Interface contacts:
Residue Y31 in chain A is in contact with residue E12 in chain B (closest heavy-atom distance 4.6 Å).
Residue H39 in chain A contacts residue F9 in chain B (closest heavy-atom distance 3.3 Å).
Residue S96 in chain A is in contact with residue F10 in chain B (closest heavy-atom distance 3.7 Å).
Residue Y37 in chain A contacts residue V14 in chain B (closest heavy-atom distance 3.8 Å).
Residue V99 in chain A interacts with residue E12 in chain B (closest heavy-atom distance 3.7 Å).
Residue F60 in chain A contacts residue Q5 in chain B (closest heavy-atom distance 4.1 Å).
Residue Y37 in chain A interacts with residue F10 in chain B (closest heavy-atom distance 5.0 Å).
Residue W101 in chain A interacts with residue F10 in chain B (closest heavy-atom distance 3.5 Å).
Residue Y31 in chain A contacts residue V14 in chain B (closest heavy-atom distance 4.3 Å).
Residue N33 in chain A is in contact with residue V14 in chain B (closest heavy-atom distance 4.2 Å).
Residue F60 in chain A interacts with residue L7 in chain B (closest heavy-atom distance 3.7 Å).
Residue Y41 in chain A interacts with residue F9 in chain B (closest heavy-atom distance 3.0 Å).
Residue Y54 in chain A contacts residue Q5 in chain B (closest heavy-atom distance 4.0 Å).
Residue Y37 in chain A is in contact with residue F9 in chain B (closest heavy-atom distance 3.2 Å).
Residue Y37 in chain A interacts with residue V8 in chain B (closest heavy-atom distance 3.9 Å).
Residue L51 in chain A contacts residue L7 in chain B (closest heavy-atom distance 3.8 Å).
Residue L51 in chain A interacts with residue F9 in chain B (closest heavy-atom distance 4.1 Å).
Residue K55 in chain A interacts with residue V8 in chain B (closest heavy-atom distance 4.6 Å).
Residue W101 in chain A interacts with residue F9 in chain B (closest heavy-atom distance 4.3 Å).
Residue Y31 in chain A contacts residue A11 in chain B (closest heavy-atom distance 3.4 Å).
Residue Y54 in chain A contacts residue F9 in chain B (closest heavy-atom distance 4.7 Å).
Residue S61 in chain A is in contact with residue H3 in chain B (closest heavy-atom distance 4.3 Å).
Residue S96 in chain A is in contact with residue E12 in chain B (closest heavy-atom distance 5.0 Å).
Residue T97 in chain A interacts with residue A11 in chain B (closest heavy-atom distance 3.9 Å).
Residue Y54 in chain A interacts with residue L7 in chain B (closest heavy-atom distance 3.6 Å).
Residue S96 in chain A is in contact with residue A11 in chain B (closest heavy-atom distance 3.0 Å).
Residue S96 in chain A contacts residue F9 in chain B (closest heavy-atom distance 2.9 Å).
Residue Y37 in chain A is in contact with residue A11 in chain B (closest heavy-atom distance 4.1 Å).
Residue S61 in chain A is in contact with residue Q5 in chain B (closest heavy-atom distance 4.5 Å).

Sequence of chain B:
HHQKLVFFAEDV

This data describes a binding interaction between two proteins.

Sequence of chain A:
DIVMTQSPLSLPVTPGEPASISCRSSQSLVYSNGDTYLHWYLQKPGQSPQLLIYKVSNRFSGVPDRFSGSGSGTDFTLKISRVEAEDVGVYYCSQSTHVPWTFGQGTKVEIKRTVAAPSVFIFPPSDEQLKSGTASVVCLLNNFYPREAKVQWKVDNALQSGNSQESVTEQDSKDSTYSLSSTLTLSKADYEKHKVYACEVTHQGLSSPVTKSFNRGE